Sequence of chain B:
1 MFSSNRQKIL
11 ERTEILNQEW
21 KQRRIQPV

Contacts between the two chains:
Residue L240 in chain A contacts residue N5 in chain B (closest heavy-atom distance 2.8 Å).
Residue W28 in chain A is in contact with residue W20 in chain B (closest heavy-atom distance 3.4 Å).
Residue H29 in chain A contacts residue R23 in chain B (closest heavy-atom distance 4.0 Å).
Residue K31 in chain A contacts residue P27 in chain B (closest heavy-atom distance 3.6 Å).
Residue D242 in chain A contacts residue R12 in chain B (closest heavy-atom distance 2.8 Å).
Residue W298 in chain A is in contact with residue N17 in chain B (closest heavy-atom distance 3.6 Å).
Residue Y79 in chain A contacts residue I25 in chain B (closest heavy-atom distance 3.5 Å).
Residue G241 in chain A contacts residue N5 in chain B (closest heavy-atom distance 3.7 Å).
Residue P86 in chain A is in contact with residue V28 in chain B (closest heavy-atom distance 3.9 Å).
Residue W298 in chain A contacts residue E14 in chain B (closest heavy-atom distance 3.8 Å).
Residue F297 in chain A is in contact with residue L16 in chain B (closest heavy-atom distance 4.0 Å).
Residue P125 in chain A interacts with residue L16 in chain B (closest heavy-atom distance 4.0 Å).
Residue S84 in chain A interacts with residue Q26 in chain B (closest heavy-atom distance 2.9 Å).
Residue L316 in chain A contacts residue R6 in chain B (closest heavy-atom distance 3.5 Å).
Residue L171 in chain A interacts with residue T13 in chain B (closest heavy-atom distance 3.6 Å).
Residue L171 in chain A interacts with residue R12 in chain B (closest heavy-atom distance 3.8 Å).
Residue K31 in chain A interacts with residue I25 in chain B (closest heavy-atom distance 3.4 Å).
Residue R126 in chain A interacts with residue E19 in chain B (closest heavy-atom distance 2.8 Å).
Residue H29 in chain A contacts residue I25 in chain B (closest heavy-atom distance 3.5 Å).
Residue R126 in chain A interacts with residue I15 in chain B (closest heavy-atom distance 3.7 Å).
Residue I103 in chain A contacts residue Q26 in chain B (closest heavy-atom distance 3.5 Å).
Residue Y79 in chain A is in contact with residue R23 in chain B (closest heavy-atom distance 2.8 Å).
Residue F297 in chain A interacts with residue T13 in chain B (closest heavy-atom distance 3.5 Å).
Residue F297 in chain A interacts with residue N17 in chain B (closest heavy-atom distance 3.6 Å).
Residue R345 in chain A is in contact with residue N17 in chain B (closest heavy-atom distance 3.0 Å).
Residue L316 in chain A interacts with residue F2 in chain B (closest heavy-atom distance 3.5 Å).
Residue P102 in chain A is in contact with residue V28 in chain B (closest heavy-atom distance 3.5 Å).
Residue W77 in chain A interacts with residue V28 in chain B (closest heavy-atom distance 3.7 Å).
Residue P86 in chain A is in contact with residue I25 in chain B (closest heavy-atom distance 4.0 Å).
Residue L243 in chain A is in contact with residue N5 in chain B (closest heavy-atom distance 3.5 Å).
Residue K257 in chain A is in contact with residue M1 in chain B (closest heavy-atom distance 3.6 Å).
Residue L48 in chain A contacts residue V28 in chain B (closest heavy-atom distance 3.4 Å).
Residue Q299 in chain A is in contact with residue R6 in chain B (closest heavy-atom distance 2.6 Å).
Residue L171 in chain A is in contact with residue I9 in chain B (closest heavy-atom distance 4.0 Å).
Residue G241 in chain A is in contact with residue I9 in chain B (closest heavy-atom distance 3.6 Å).
Residue P86 in chain A contacts residue Q26 in chain B (closest heavy-atom distance 3.2 Å).
Residue R345 in chain A contacts residue W20 in chain B (closest heavy-atom distance 3.3 Å).
Residue H85 in chain A contacts residue Q26 in chain B (closest heavy-atom distance 3.5 Å).
Residue H29 in chain A contacts residue W20 in chain B (closest heavy-atom distance 3.9 Å).
Residue W298 in chain A interacts with residue T13 in chain B (closest heavy-atom distance 3.2 Å).
Residue D34 in chain A contacts residue P27 in chain B (closest heavy-atom distance 3.2 Å).
Residue L172 in chain A contacts residue R12 in chain B (closest heavy-atom distance 3.9 Å).
Residue S84 in chain A contacts residue I25 in chain B (closest heavy-atom distance 3.3 Å).
Residue E319 in chain A interacts with residue F2 in chain B (closest heavy-atom distance 3.7 Å).
Residue L240 in chain A interacts with residue I9 in chain B (closest heavy-atom distance 3.8 Å).
Residue I103 in chain A contacts residue V28 in chain B (closest heavy-atom distance 3.7 Å).
Residue L171 in chain A interacts with residue L16 in chain B (closest heavy-atom distance 3.5 Å).
Residue E317 in chain A contacts residue R6 in chain B (closest heavy-atom distance 3.9 Å).
Residue D242 in chain A interacts with residue N5 in chain B (closest heavy-atom distance 3.0 Å).
Residue S84 in chain A is in contact with residue R24 in chain B (closest heavy-atom distance 3.5 Å).
Residue E317 in chain A is in contact with residue F2 in chain B (closest heavy-atom distance 3.3 Å).
Residue L240 in chain A contacts residue R6 in chain B (closest heavy-atom distance 3.8 Å).
Residue R126 in chain A is in contact with residue L16 in chain B (closest heavy-atom distance 3.6 Å).
Residue Q299 in chain A interacts with residue I9 in chain B (closest heavy-atom distance 3.7 Å).
Residue I103 in chain A interacts with residue P27 in chain B (closest heavy-atom distance 3.8 Å).
Residue M261 in chain A interacts with residue M1 in chain B (closest heavy-atom distance 3.6 Å).
Residue S30 in chain A interacts with residue W20 in chain B (closest heavy-atom distance 3.2 Å).
Residue W298 in chain A contacts residue I9 in chain B (closest heavy-atom distance 3.7 Å).
Residue E32 in chain A interacts with residue W20 in chain B (closest heavy-atom distance 3.7 Å).
Residue D242 in chain A interacts with residue K8 in chain B (closest heavy-atom distance 2.8 Å).

These two protein chains interact to form a complex.

Sequence of chain A:
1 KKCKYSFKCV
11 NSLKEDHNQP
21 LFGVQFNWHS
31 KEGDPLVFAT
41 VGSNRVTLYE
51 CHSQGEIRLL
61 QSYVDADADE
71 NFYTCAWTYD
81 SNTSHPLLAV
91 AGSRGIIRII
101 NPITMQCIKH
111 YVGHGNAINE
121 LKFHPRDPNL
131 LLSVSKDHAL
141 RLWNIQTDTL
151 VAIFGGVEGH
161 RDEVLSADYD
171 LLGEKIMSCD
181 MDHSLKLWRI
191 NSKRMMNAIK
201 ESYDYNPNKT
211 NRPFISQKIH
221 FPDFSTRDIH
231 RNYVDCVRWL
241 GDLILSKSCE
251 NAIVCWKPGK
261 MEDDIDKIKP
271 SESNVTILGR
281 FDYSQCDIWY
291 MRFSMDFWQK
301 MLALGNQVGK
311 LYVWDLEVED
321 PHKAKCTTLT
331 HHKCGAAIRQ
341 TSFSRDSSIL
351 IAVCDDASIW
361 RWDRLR